Interface contacts:
Residue F91 in protein 2 is in contact with residue Y14 in protein 1 (closest heavy-atom distance 3.2 Å).
Residue I9 in protein 2 interacts with residue D88 in protein 1 (closest heavy-atom distance 4.9 Å).
Residue Y98 in protein 2 interacts with residue Y101 in protein 1 (closest heavy-atom distance 3.7 Å).
Residue A73 in protein 2 contacts residue S94 in protein 1 (closest heavy-atom distance 3.5 Å).
Residue H8 in protein 2 is in contact with residue S90 in protein 1 (closest heavy-atom distance 3.4 Å).
Residue S90 in protein 2 interacts with residue H8 in protein 1 (closest heavy-atom distance 3.9 Å).
Residue S94 in protein 2 is in contact with residue V69 in protein 1 (closest heavy-atom distance 4.7 Å).
Residue Y101 in protein 2 is in contact with residue Y101 in protein 1 (closest heavy-atom distance 3.6 Å).
Residue E70 in protein 2 interacts with residue Q93 in protein 1 (closest heavy-atom distance 4.8 Å).
Residue F77 in protein 2 is in contact with residue L81 in protein 1 (closest heavy-atom distance 3.5 Å).
Residue V69 in protein 2 contacts residue S94 in protein 1 (closest heavy-atom distance 5.0 Å).
Residue F77 in protein 2 interacts with residue Y98 in protein 1 (closest heavy-atom distance 3.5 Å).
Residue I9 in protein 2 contacts residue F91 in protein 1 (closest heavy-atom distance 4.3 Å).
Residue Y98 in protein 2 interacts with residue H74 in protein 1 (closest heavy-atom distance 2.6 Å).
Residue L81 in protein 2 contacts residue L80 in protein 1 (closest heavy-atom distance 4.1 Å).
Residue R66 in protein 2 is in contact with residue Q93 in protein 1 (closest heavy-atom distance 2.7 Å).
Residue Y14 in protein 2 is in contact with residue D88 in protein 1 (closest heavy-atom distance 2.5 Å).
Residue F77 in protein 2 contacts residue A95 in protein 1 (closest heavy-atom distance 3.8 Å).
Residue S94 in protein 2 is in contact with residue A73 in protein 1 (closest heavy-atom distance 3.4 Å).
Residue S94 in protein 2 contacts residue E70 in protein 1 (closest heavy-atom distance 3.6 Å).
Residue V69 in protein 2 interacts with residue S90 in protein 1 (closest heavy-atom distance 3.3 Å).
Residue F91 in protein 2 interacts with residue V76 in protein 1 (closest heavy-atom distance 4.0 Å).
Residue A84 in protein 2 is in contact with residue F77 in protein 1 (closest heavy-atom distance 4.3 Å).
Residue F77 in protein 2 is in contact with residue A84 in protein 1 (closest heavy-atom distance 4.0 Å).
Residue T72 in protein 2 interacts with residue F91 in protein 1 (closest heavy-atom distance 4.3 Å).
Residue L81 in protein 2 is in contact with residue L81 in protein 1 (closest heavy-atom distance 4.2 Å).
Residue L80 in protein 2 interacts with residue A84 in protein 1 (closest heavy-atom distance 3.8 Å).
Residue H8 in protein 2 interacts with residue D88 in protein 1 (closest heavy-atom distance 2.8 Å).
Residue A73 in protein 2 contacts residue F91 in protein 1 (closest heavy-atom distance 3.8 Å).
Residue Q93 in protein 2 contacts residue R66 in protein 1 (closest heavy-atom distance 3.1 Å).
Residue V97 in protein 2 interacts with residue Y101 in protein 1 (closest heavy-atom distance 3.5 Å).
Residue S94 in protein 2 interacts with residue F77 in protein 1 (closest heavy-atom distance 3.8 Å).
Residue L80 in protein 2 contacts residue L81 in protein 1 (closest heavy-atom distance 4.2 Å).
Residue F91 in protein 2 interacts with residue F77 in protein 1 (closest heavy-atom distance 3.8 Å).
Residue D88 in protein 2 interacts with residue H8 in protein 1 (closest heavy-atom distance 3.1 Å).
Residue V76 in protein 2 interacts with residue F91 in protein 1 (closest heavy-atom distance 4.0 Å).
Residue S90 in protein 2 is in contact with residue A5 in protein 1 (closest heavy-atom distance 4.2 Å).
Residue Y101 in protein 2 contacts residue V97 in protein 1 (closest heavy-atom distance 3.2 Å).
Residue F77 in protein 2 interacts with residue S94 in protein 1 (closest heavy-atom distance 3.8 Å).
Residue G102 in protein 2 interacts with residue Y98 in protein 1 (closest heavy-atom distance 3.7 Å).
Residue F91 in protein 2 is in contact with residue T72 in protein 1 (closest heavy-atom distance 4.8 Å).
Residue F91 in protein 2 is in contact with residue A73 in protein 1 (closest heavy-atom distance 3.8 Å).
Residue S90 in protein 2 interacts with residue V69 in protein 1 (closest heavy-atom distance 3.3 Å).
Residue Y98 in protein 2 contacts residue F77 in protein 1 (closest heavy-atom distance 3.6 Å).
Residue L81 in protein 2 is in contact with residue F77 in protein 1 (closest heavy-atom distance 3.6 Å).
Residue Y98 in protein 2 contacts residue G102 in protein 1 (closest heavy-atom distance 3.6 Å).
Residue A5 in protein 2 is in contact with residue S90 in protein 1 (closest heavy-atom distance 3.9 Å).
Residue E70 in protein 2 is in contact with residue S94 in protein 1 (closest heavy-atom distance 3.7 Å).
Residue S90 in protein 2 contacts residue A4 in protein 1 (closest heavy-atom distance 4.2 Å).
Residue L80 in protein 2 interacts with residue L80 in protein 1 (closest heavy-atom distance 4.0 Å).
Residue V69 in protein 2 contacts residue F91 in protein 1 (closest heavy-atom distance 3.9 Å).
Residue Y98 in protein 2 interacts with residue Y98 in protein 1 (closest heavy-atom distance 3.8 Å).
Residue F77 in protein 2 interacts with residue F91 in protein 1 (closest heavy-atom distance 3.9 Å).
Residue F91 in protein 2 is in contact with residue V69 in protein 1 (closest heavy-atom distance 4.0 Å).
Residue Y14 in protein 2 is in contact with residue F91 in protein 1 (closest heavy-atom distance 3.3 Å).
Residue Y101 in protein 2 is in contact with residue Y98 in protein 1 (closest heavy-atom distance 3.7 Å).
Residue A84 in protein 2 interacts with residue L80 in protein 1 (closest heavy-atom distance 3.7 Å).
Residue D88 in protein 2 interacts with residue Y14 in protein 1 (closest heavy-atom distance 3.0 Å).
Residue H74 in protein 2 contacts residue Y98 in protein 1 (closest heavy-atom distance 2.7 Å).
Residue A95 in protein 2 contacts residue F77 in protein 1 (closest heavy-atom distance 3.6 Å).

This data describes a binding interaction between two proteins.

Sequence of protein 1:
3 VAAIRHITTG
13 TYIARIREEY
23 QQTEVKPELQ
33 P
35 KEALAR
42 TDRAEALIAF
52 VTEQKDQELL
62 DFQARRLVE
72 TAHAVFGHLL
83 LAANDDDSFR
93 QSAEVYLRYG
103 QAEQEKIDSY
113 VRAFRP

Sequence of protein 2:
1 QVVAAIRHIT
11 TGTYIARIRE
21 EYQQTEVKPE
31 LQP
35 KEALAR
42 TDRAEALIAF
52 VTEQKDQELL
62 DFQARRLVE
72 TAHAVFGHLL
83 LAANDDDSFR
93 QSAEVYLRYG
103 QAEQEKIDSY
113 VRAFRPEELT